This data describes a binding interaction between two proteins.

Sequence of the second protein:
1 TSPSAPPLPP

Sequence of the first protein:
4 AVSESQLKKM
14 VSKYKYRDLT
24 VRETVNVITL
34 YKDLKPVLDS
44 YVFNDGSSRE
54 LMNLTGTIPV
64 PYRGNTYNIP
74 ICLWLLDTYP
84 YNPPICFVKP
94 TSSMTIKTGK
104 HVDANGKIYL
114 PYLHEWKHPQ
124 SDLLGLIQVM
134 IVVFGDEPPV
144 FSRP

Contacts between the two chains:
Residue F144 in the first protein interacts with residue P9 in the second protein (closest heavy-atom distance 4.6 Å).
Residue P147 in the first protein contacts residue P9 in the second protein (closest heavy-atom distance 4.3 Å).
Residue T60 in the first protein is in contact with residue S2 in the second protein (closest heavy-atom distance 4.9 Å).
Residue R146 in the first protein interacts with residue L8 in the second protein (closest heavy-atom distance 4.3 Å).
Residue T60 in the first protein interacts with residue P3 in the second protein (closest heavy-atom distance 3.9 Å).
Residue Y70 in the first protein contacts residue P7 in the second protein (closest heavy-atom distance 4.2 Å).
Residue Y70 in the first protein contacts residue S4 in the second protein (closest heavy-atom distance 3.4 Å).
Residue T98 in the first protein is in contact with residue L8 in the second protein (closest heavy-atom distance 4.5 Å).
Residue Y70 in the first protein contacts residue A5 in the second protein (closest heavy-atom distance 3.4 Å).
Residue T69 in the first protein interacts with residue S4 in the second protein (closest heavy-atom distance 4.4 Å).
Residue T94 in the first protein is in contact with residue P3 in the second protein (closest heavy-atom distance 3.7 Å).
Residue P147 in the first protein is in contact with residue P7 in the second protein (closest heavy-atom distance 4.2 Å).
Residue Y70 in the first protein is in contact with residue P6 in the second protein (closest heavy-atom distance 3.3 Å).
Residue P141 in the first protein is in contact with residue P6 in the second protein (closest heavy-atom distance 4.0 Å).
Residue N71 in the first protein is in contact with residue S2 in the second protein (closest heavy-atom distance 3.1 Å).
Residue S145 in the first protein contacts residue P7 in the second protein (closest heavy-atom distance 3.3 Å).
Residue P147 in the first protein interacts with residue L8 in the second protein (closest heavy-atom distance 3.2 Å).
Residue P73 in the first protein is in contact with residue S4 in the second protein (closest heavy-atom distance 4.6 Å).
Residue P147 in the first protein is in contact with residue P10 in the second protein (closest heavy-atom distance 4.0 Å).
Residue M97 in the first protein is in contact with residue S4 in the second protein (closest heavy-atom distance 3.7 Å).
Residue I72 in the first protein contacts residue S4 in the second protein (closest heavy-atom distance 3.5 Å).
Residue F144 in the first protein is in contact with residue P7 in the second protein (closest heavy-atom distance 3.8 Å).
Residue N71 in the first protein is in contact with residue T1 in the second protein (closest heavy-atom distance 4.0 Å).
Residue V143 in the first protein interacts with residue P6 in the second protein (closest heavy-atom distance 3.7 Å).
Residue N71 in the first protein interacts with residue P3 in the second protein (closest heavy-atom distance 3.3 Å).
Residue M97 in the first protein contacts residue A5 in the second protein (closest heavy-atom distance 4.0 Å).
Residue M97 in the first protein interacts with residue P3 in the second protein (closest heavy-atom distance 3.9 Å).
Residue S145 in the first protein contacts residue A5 in the second protein (closest heavy-atom distance 2.7 Å).
Residue F144 in the first protein is in contact with residue P6 in the second protein (closest heavy-atom distance 3.1 Å).
Residue S145 in the first protein interacts with residue P6 in the second protein (closest heavy-atom distance 2.8 Å).
Residue I72 in the first protein is in contact with residue P6 in the second protein (closest heavy-atom distance 4.8 Å).
Residue P73 in the first protein is in contact with residue P3 in the second protein (closest heavy-atom distance 4.3 Å).
Residue I72 in the first protein contacts residue A5 in the second protein (closest heavy-atom distance 4.4 Å).
Residue F144 in the first protein is in contact with residue A5 in the second protein (closest heavy-atom distance 4.0 Å).
Residue V143 in the first protein interacts with residue A5 in the second protein (closest heavy-atom distance 3.5 Å).
Residue R146 in the first protein interacts with residue P7 in the second protein (closest heavy-atom distance 3.6 Å).
Residue D36 in the first protein is in contact with residue T1 in the second protein (closest heavy-atom distance 3.5 Å).
Residue S145 in the first protein interacts with residue L8 in the second protein (closest heavy-atom distance 2.9 Å).
Residue N71 in the first protein contacts residue S4 in the second protein (closest heavy-atom distance 2.9 Å).
Residue F144 in the first protein interacts with residue L8 in the second protein (closest heavy-atom distance 3.7 Å).
Residue Y65 in the first protein interacts with residue P6 in the second protein (closest heavy-atom distance 4.0 Å).